Sequence of chain A:
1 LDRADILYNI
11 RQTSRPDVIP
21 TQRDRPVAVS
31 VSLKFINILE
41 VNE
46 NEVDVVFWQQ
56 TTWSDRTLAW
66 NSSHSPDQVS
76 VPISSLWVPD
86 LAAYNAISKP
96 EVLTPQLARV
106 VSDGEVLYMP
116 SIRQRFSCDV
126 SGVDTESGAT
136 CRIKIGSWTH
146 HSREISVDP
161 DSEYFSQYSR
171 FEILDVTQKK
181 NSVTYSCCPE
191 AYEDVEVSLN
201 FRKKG

Sequence of chain B:
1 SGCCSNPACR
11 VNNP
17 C

The following describes two proteins that form a bound complex.

Interface contacts:
Residue C188 in chain A contacts residue N13 in chain B (closest heavy-atom distance 3.2 Å).
Residue Y185 in chain A is in contact with residue N6 in chain B (closest heavy-atom distance 3.4 Å).
Residue H146 in chain A contacts residue A8 in chain B (closest heavy-atom distance 4.8 Å).
Residue W143 in chain A contacts residue V11 in chain B (closest heavy-atom distance 4.5 Å).
Residue W143 in chain A is in contact with residue A8 in chain B (closest heavy-atom distance 3.4 Å).
Residue Y185 in chain A contacts residue C9 in chain B (closest heavy-atom distance 3.8 Å).
Residue C187 in chain A is in contact with residue S1 in chain B (closest heavy-atom distance 3.9 Å).
Residue T144 in chain A contacts residue A8 in chain B (closest heavy-atom distance 4.0 Å).
Residue Y192 in chain A is in contact with residue N6 in chain B (closest heavy-atom distance 3.3 Å).
Residue T144 in chain A interacts with residue N12 in chain B (closest heavy-atom distance 2.8 Å).
Residue C187 in chain A contacts residue C3 in chain B (closest heavy-atom distance 3.4 Å).
Residue Y192 in chain A interacts with residue A8 in chain B (closest heavy-atom distance 3.6 Å).
Residue H145 in chain A is in contact with residue A8 in chain B (closest heavy-atom distance 3.6 Å).
Residue C187 in chain A interacts with residue N13 in chain B (closest heavy-atom distance 5.0 Å).
Residue W143 in chain A interacts with residue P7 in chain B (closest heavy-atom distance 3.5 Å).
Residue C188 in chain A interacts with residue C3 in chain B (closest heavy-atom distance 3.8 Å).
Residue Y89 in chain A is in contact with residue N6 in chain B (closest heavy-atom distance 4.3 Å).
Residue Y192 in chain A is in contact with residue C9 in chain B (closest heavy-atom distance 3.4 Å).
Residue Y192 in chain A interacts with residue N13 in chain B (closest heavy-atom distance 3.5 Å).
Residue Y192 in chain A contacts residue N12 in chain B (closest heavy-atom distance 3.6 Å).
Residue Y185 in chain A contacts residue C3 in chain B (closest heavy-atom distance 3.6 Å).
Residue H146 in chain A interacts with residue N12 in chain B (closest heavy-atom distance 3.2 Å).
Residue C188 in chain A interacts with residue C9 in chain B (closest heavy-atom distance 3.9 Å).
Residue Y185 in chain A interacts with residue S5 in chain B (closest heavy-atom distance 4.7 Å).
Residue Y185 in chain A interacts with residue G2 in chain B (closest heavy-atom distance 3.4 Å).
Residue T144 in chain A contacts residue V11 in chain B (closest heavy-atom distance 4.3 Å).
Residue E149 in chain A interacts with residue N12 in chain B (closest heavy-atom distance 4.6 Å).
Residue C187 in chain A interacts with residue C9 in chain B (closest heavy-atom distance 4.3 Å).
Residue H145 in chain A is in contact with residue N12 in chain B (closest heavy-atom distance 4.9 Å).
Residue S142 in chain A interacts with residue A8 in chain B (closest heavy-atom distance 3.8 Å).
Residue Y89 in chain A interacts with residue P7 in chain B (closest heavy-atom distance 3.4 Å).
Residue E190 in chain A interacts with residue N13 in chain B (closest heavy-atom distance 3.3 Å).